Sequence of protein 2:
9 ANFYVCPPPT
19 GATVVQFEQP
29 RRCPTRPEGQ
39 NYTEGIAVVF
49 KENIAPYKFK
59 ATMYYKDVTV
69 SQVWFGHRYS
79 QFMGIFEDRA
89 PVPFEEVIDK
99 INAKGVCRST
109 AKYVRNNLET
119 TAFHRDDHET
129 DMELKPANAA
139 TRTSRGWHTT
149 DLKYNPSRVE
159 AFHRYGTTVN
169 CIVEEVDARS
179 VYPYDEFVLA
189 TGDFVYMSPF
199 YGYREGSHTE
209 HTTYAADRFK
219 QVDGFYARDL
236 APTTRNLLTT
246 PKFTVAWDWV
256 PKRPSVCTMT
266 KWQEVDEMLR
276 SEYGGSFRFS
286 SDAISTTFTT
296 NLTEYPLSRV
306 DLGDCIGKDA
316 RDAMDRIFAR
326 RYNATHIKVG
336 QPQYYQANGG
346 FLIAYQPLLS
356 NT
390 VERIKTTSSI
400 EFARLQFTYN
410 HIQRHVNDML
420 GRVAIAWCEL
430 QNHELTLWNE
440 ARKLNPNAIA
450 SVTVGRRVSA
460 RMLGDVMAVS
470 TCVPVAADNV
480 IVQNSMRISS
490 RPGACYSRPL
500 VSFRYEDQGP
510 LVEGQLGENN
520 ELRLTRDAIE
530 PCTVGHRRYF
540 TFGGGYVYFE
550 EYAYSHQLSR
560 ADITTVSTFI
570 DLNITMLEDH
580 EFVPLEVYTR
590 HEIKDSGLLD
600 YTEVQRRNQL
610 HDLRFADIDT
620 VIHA

These two protein chains interact to form a complex.

Sequence of protein 1:
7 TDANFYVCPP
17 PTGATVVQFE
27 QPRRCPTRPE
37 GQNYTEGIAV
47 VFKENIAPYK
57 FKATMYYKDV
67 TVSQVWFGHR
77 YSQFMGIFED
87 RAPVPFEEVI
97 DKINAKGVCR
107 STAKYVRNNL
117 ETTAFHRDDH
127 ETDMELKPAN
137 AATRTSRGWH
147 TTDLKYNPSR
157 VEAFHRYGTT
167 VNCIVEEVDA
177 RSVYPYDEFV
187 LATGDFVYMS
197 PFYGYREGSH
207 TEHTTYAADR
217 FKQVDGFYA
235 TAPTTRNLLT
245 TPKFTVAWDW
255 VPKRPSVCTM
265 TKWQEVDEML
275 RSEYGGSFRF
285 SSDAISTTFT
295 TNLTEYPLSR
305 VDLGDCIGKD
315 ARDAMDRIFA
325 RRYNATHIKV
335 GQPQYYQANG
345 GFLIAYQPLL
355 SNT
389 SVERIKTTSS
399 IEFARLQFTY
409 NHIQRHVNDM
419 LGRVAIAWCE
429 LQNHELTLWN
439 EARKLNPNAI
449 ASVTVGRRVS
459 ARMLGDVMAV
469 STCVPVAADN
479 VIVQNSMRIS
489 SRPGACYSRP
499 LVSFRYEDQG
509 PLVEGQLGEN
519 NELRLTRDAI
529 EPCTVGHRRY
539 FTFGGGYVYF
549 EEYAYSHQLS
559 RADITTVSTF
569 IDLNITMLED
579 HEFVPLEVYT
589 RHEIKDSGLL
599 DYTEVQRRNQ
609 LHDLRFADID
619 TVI

Residue-level contacts at the interface:
Residue E433 in protein 2 is in contact with residue E433 in protein 1 (closest heavy-atom distance 2.7 Å).
Residue L612 in protein 2 is in contact with residue N136 in protein 1 (closest heavy-atom distance 3.0 Å).
Residue Y587 in protein 2 interacts with residue E50 in protein 1 (closest heavy-atom distance 2.7 Å).
Residue V582 in protein 2 interacts with residue R403 in protein 1 (closest heavy-atom distance 2.7 Å).
Residue N115 in protein 2 contacts residue T619 in protein 1 (closest heavy-atom distance 3.0 Å).
Residue G596 in protein 2 contacts residue R177 in protein 1 (closest heavy-atom distance 2.7 Å).
Residue T574 in protein 2 contacts residue M418 in protein 1 (closest heavy-atom distance 3.0 Å).
Residue E26 in protein 2 interacts with residue S566 in protein 1 (closest heavy-atom distance 2.8 Å).
Residue D464 in protein 2 is in contact with residue T540 in protein 1 (closest heavy-atom distance 2.8 Å).
Residue E577 in protein 2 interacts with residue H410 in protein 1 (closest heavy-atom distance 2.8 Å).
Residue T396 in protein 2 interacts with residue E585 in protein 1 (closest heavy-atom distance 2.7 Å).
Residue Q405 in protein 2 contacts residue F581 in protein 1 (closest heavy-atom distance 2.9 Å).
Residue Y408 in protein 2 contacts residue E577 in protein 1 (closest heavy-atom distance 2.6 Å).
Residue K151 in protein 2 contacts residue N115 in protein 1 (closest heavy-atom distance 2.6 Å).
Residue T567 in protein 2 interacts with residue H432 in protein 1 (closest heavy-atom distance 2.8 Å).
Residue R216 in protein 2 is in contact with residue D618 in protein 1 (closest heavy-atom distance 2.5 Å).
Residue N153 in protein 2 is in contact with residue N114 in protein 1 (closest heavy-atom distance 2.9 Å).
Residue Q24 in protein 2 is in contact with residue Y545 in protein 1 (closest heavy-atom distance 2.7 Å).
Residue R606 in protein 2 is in contact with residue E172 in protein 1 (closest heavy-atom distance 2.7 Å).
Residue N115 in protein 2 interacts with residue D616 in protein 1 (closest heavy-atom distance 2.8 Å).
Residue R605 in protein 2 contacts residue R140 in protein 1 (closest heavy-atom distance 2.9 Å).
Residue F192 in protein 2 contacts residue Q608 in protein 1 (closest heavy-atom distance 2.6 Å).
Residue R613 in protein 2 is in contact with residue N136 in protein 1 (closest heavy-atom distance 2.8 Å).
Residue D594 in protein 2 interacts with residue R177 in protein 1 (closest heavy-atom distance 2.8 Å).
Residue F80 in protein 2 is in contact with residue T118 in protein 1 (closest heavy-atom distance 3.0 Å).
Residue Y194 in protein 2 is in contact with residue R605 in protein 1 (closest heavy-atom distance 2.6 Å).
Residue Q24 in protein 2 interacts with residue T564 in protein 1 (closest heavy-atom distance 2.8 Å).
Residue Q412 in protein 2 is in contact with residue D578 in protein 1 (closest heavy-atom distance 2.8 Å).
Residue E585 in protein 2 contacts residue W267 in protein 1 (closest heavy-atom distance 2.9 Å).
Residue Q430 in protein 2 interacts with residue I569 in protein 1 (closest heavy-atom distance 2.9 Å).
Residue Q412 in protein 2 is in contact with residue L576 in protein 1 (closest heavy-atom distance 2.9 Å).
Residue N416 in protein 2 contacts residue L576 in protein 1 (closest heavy-atom distance 2.8 Å).
Residue Q24 in protein 2 interacts with residue T563 in protein 1 (closest heavy-atom distance 2.9 Å).
Residue R613 in protein 2 is in contact with residue S142 in protein 1 (closest heavy-atom distance 3.0 Å).
Residue Q79 in protein 2 is in contact with residue T119 in protein 1 (closest heavy-atom distance 2.9 Å).
Residue H610 in protein 2 contacts residue D65 in protein 1 (closest heavy-atom distance 2.7 Å).
Residue Q24 in protein 2 interacts with residue R559 in protein 1 (closest heavy-atom distance 2.8 Å).
Residue D616 in protein 2 is in contact with residue D149 in protein 1 (closest heavy-atom distance 2.9 Å).
Residue L462 in protein 2 contacts residue Y538 in protein 1 (closest heavy-atom distance 3.0 Å).
Residue S78 in protein 2 contacts residue T119 in protein 1 (closest heavy-atom distance 2.9 Å).
Residue E26 in protein 2 is in contact with residue V565 in protein 1 (closest heavy-atom distance 2.8 Å).
Residue L597 in protein 2 is in contact with residue R177 in protein 1 (closest heavy-atom distance 2.7 Å).
Residue K442 in protein 2 interacts with residue E517 in protein 1 (closest heavy-atom distance 2.9 Å).
Residue N572 in protein 2 contacts residue R421 in protein 1 (closest heavy-atom distance 2.5 Å).
Residue Q405 in protein 2 contacts residue H579 in protein 1 (closest heavy-atom distance 2.8 Å).
Residue R29 in protein 2 interacts with residue D570 in protein 1 (closest heavy-atom distance 2.8 Å).
Residue V586 in protein 2 is in contact with residue K49 in protein 1 (closest heavy-atom distance 2.7 Å).
Residue I569 in protein 2 interacts with residue H432 in protein 1 (closest heavy-atom distance 3.0 Å).
Residue W426 in protein 2 interacts with residue I569 in protein 1 (closest heavy-atom distance 2.9 Å).
Residue E591 in protein 2 interacts with residue K49 in protein 1 (closest heavy-atom distance 2.7 Å).
Residue T395 in protein 2 interacts with residue R589 in protein 1 (closest heavy-atom distance 2.5 Å).
Residue D464 in protein 2 interacts with residue Y538 in protein 1 (closest heavy-atom distance 2.7 Å).
Residue R606 in protein 2 contacts residue S142 in protein 1 (closest heavy-atom distance 2.6 Å).
Residue D464 in protein 2 is in contact with residue R497 in protein 1 (closest heavy-atom distance 2.9 Å).
Residue R605 in protein 2 contacts residue T139 in protein 1 (closest heavy-atom distance 2.7 Å).
Residue R613 in protein 2 interacts with residue E172 in protein 1 (closest heavy-atom distance 2.6 Å).
Residue Q24 in protein 2 contacts residue V565 in protein 1 (closest heavy-atom distance 2.9 Å).
Residue V22 in protein 2 is in contact with residue T563 in protein 1 (closest heavy-atom distance 2.6 Å).
Residue H579 in protein 2 is in contact with residue S290 in protein 1 (closest heavy-atom distance 2.6 Å).
Residue R283 in protein 2 interacts with residue E580 in protein 1 (closest heavy-atom distance 3.0 Å).